Contacts between the two chains:
Residue F212 in protein 1 contacts residue L208 in protein 2 (closest heavy-atom distance 3.4 Å).
Residue L182 in protein 1 is in contact with residue F212 in protein 2 (closest heavy-atom distance 3.5 Å).
Residue S142 in protein 1 interacts with residue H180 in protein 2 (closest heavy-atom distance 2.7 Å).
Residue K209 in protein 1 contacts residue F212 in protein 2 (closest heavy-atom distance 3.5 Å).
Residue I137 in protein 1 contacts residue N173 in protein 2 (closest heavy-atom distance 3.6 Å).
Residue R159 in protein 1 contacts residue L166 in protein 2 (closest heavy-atom distance 2.9 Å).
Residue R159 in protein 1 is in contact with residue L167 in protein 2 (closest heavy-atom distance 3.6 Å).
Residue C175 in protein 1 interacts with residue L185 in protein 2 (closest heavy-atom distance 3.6 Å).
Residue C151 in protein 1 contacts residue G194 in protein 2 (closest heavy-atom distance 3.5 Å).
Residue N197 in protein 1 interacts with residue C151 in protein 2 (closest heavy-atom distance 2.8 Å).
Residue V171 in protein 1 is in contact with residue L198 in protein 2 (closest heavy-atom distance 3.4 Å).
Residue S142 in protein 1 is in contact with residue R184 in protein 2 (closest heavy-atom distance 3.3 Å).
Residue K209 in protein 1 is in contact with residue D213 in protein 2 (closest heavy-atom distance 2.9 Å).
Residue M168 in protein 1 is in contact with residue E135 in protein 2 (closest heavy-atom distance 2.9 Å).
Residue T146 in protein 1 contacts residue N191 in protein 2 (closest heavy-atom distance 3.5 Å).
Residue L208 in protein 1 contacts residue R179 in protein 2 (closest heavy-atom distance 3.5 Å).
Residue R184 in protein 1 contacts residue F153 in protein 2 (closest heavy-atom distance 3.5 Å).
Residue R159 in protein 1 contacts residue F165 in protein 2 (closest heavy-atom distance 3.5 Å).
Residue F212 in protein 1 contacts residue I205 in protein 2 (closest heavy-atom distance 3.2 Å).
Residue E149 in protein 1 interacts with residue N197 in protein 2 (closest heavy-atom distance 3.1 Å).
Residue R179 in protein 1 interacts with residue L208 in protein 2 (closest heavy-atom distance 3.5 Å).
Residue Q189 in protein 1 is in contact with residue A218 in protein 2 (closest heavy-atom distance 3.5 Å).
Residue M168 in protein 1 interacts with residue F136 in protein 2 (closest heavy-atom distance 3.4 Å).
Residue R179 in protein 1 interacts with residue S207 in protein 2 (closest heavy-atom distance 3.3 Å).
Residue C151 in protein 1 interacts with residue N197 in protein 2 (closest heavy-atom distance 2.8 Å).
Residue E204 in protein 1 contacts residue Q172 in protein 2 (closest heavy-atom distance 2.9 Å).
Residue I137 in protein 1 interacts with residue M168 in protein 2 (closest heavy-atom distance 3.0 Å).
Residue I178 in protein 1 is in contact with residue L185 in protein 2 (closest heavy-atom distance 3.5 Å).
Residue I140 in protein 1 contacts residue H180 in protein 2 (closest heavy-atom distance 3.6 Å).
Residue E149 in protein 1 is in contact with residue V193 in protein 2 (closest heavy-atom distance 2.6 Å).
Residue F153 in protein 1 is in contact with residue R184 in protein 2 (closest heavy-atom distance 3.2 Å).
Residue A188 in protein 1 interacts with residue C151 in protein 2 (closest heavy-atom distance 3.5 Å).
Residue F165 in protein 1 contacts residue F165 in protein 2 (closest heavy-atom distance 3.4 Å).
Residue L166 in protein 1 is in contact with residue R159 in protein 2 (closest heavy-atom distance 2.8 Å).
Residue C175 in protein 1 interacts with residue I201 in protein 2 (closest heavy-atom distance 3.5 Å).
Residue M144 in protein 1 is in contact with residue E187 in protein 2 (closest heavy-atom distance 3.6 Å).
Residue L181 in protein 1 interacts with residue L177 in protein 2 (closest heavy-atom distance 3.3 Å).
Residue E204 in protein 1 contacts residue R179 in protein 2 (closest heavy-atom distance 3.1 Å).
Residue F136 in protein 1 contacts residue M168 in protein 2 (closest heavy-atom distance 3.4 Å).
Residue L186 in protein 1 is in contact with residue L215 in protein 2 (closest heavy-atom distance 3.4 Å).
Residue M168 in protein 1 contacts residue I137 in protein 2 (closest heavy-atom distance 3.0 Å).
Residue V171 in protein 1 interacts with residue I201 in protein 2 (closest heavy-atom distance 3.5 Å).
Residue L208 in protein 1 is in contact with residue C175 in protein 2 (closest heavy-atom distance 3.6 Å).
Residue F165 in protein 1 is in contact with residue R159 in protein 2 (closest heavy-atom distance 3.5 Å).
Residue N197 in protein 1 contacts residue R150 in protein 2 (closest heavy-atom distance 3.5 Å).
Residue E135 in protein 1 is in contact with residue M168 in protein 2 (closest heavy-atom distance 2.9 Å).
Residue E204 in protein 1 is in contact with residue H176 in protein 2 (closest heavy-atom distance 2.8 Å).
Residue N197 in protein 1 contacts residue E149 in protein 2 (closest heavy-atom distance 3.2 Å).
Residue R184 in protein 1 contacts residue S142 in protein 2 (closest heavy-atom distance 3.5 Å).
Residue R179 in protein 1 contacts residue E204 in protein 2 (closest heavy-atom distance 3.3 Å).
Residue R150 in protein 1 contacts residue V193 in protein 2 (closest heavy-atom distance 3.1 Å).
Residue V193 in protein 1 interacts with residue E149 in protein 2 (closest heavy-atom distance 3.1 Å).
Residue L182 in protein 1 contacts residue I178 in protein 2 (closest heavy-atom distance 3.6 Å).
Residue H180 in protein 1 contacts residue S142 in protein 2 (closest heavy-atom distance 2.6 Å).
Residue F212 in protein 1 is in contact with residue K209 in protein 2 (closest heavy-atom distance 3.2 Å).
Residue F212 in protein 1 interacts with residue F212 in protein 2 (closest heavy-atom distance 3.4 Å).
Residue I178 in protein 1 interacts with residue L208 in protein 2 (closest heavy-atom distance 3.5 Å).
Residue H176 in protein 1 interacts with residue E204 in protein 2 (closest heavy-atom distance 2.7 Å).
Residue L157 in protein 1 contacts residue L157 in protein 2 (closest heavy-atom distance 3.0 Å).
Residue Q199 in protein 1 contacts residue L219 in protein 2 (closest heavy-atom distance 3.4 Å).

Sequence of protein 2:
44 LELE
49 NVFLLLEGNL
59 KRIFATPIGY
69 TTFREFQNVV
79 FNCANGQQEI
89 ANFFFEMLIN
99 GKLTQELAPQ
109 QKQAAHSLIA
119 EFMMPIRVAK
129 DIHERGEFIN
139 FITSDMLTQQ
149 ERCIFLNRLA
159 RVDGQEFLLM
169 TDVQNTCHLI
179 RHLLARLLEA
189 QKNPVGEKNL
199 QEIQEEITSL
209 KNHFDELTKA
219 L

This data describes a binding interaction between two proteins.

Sequence of protein 1:
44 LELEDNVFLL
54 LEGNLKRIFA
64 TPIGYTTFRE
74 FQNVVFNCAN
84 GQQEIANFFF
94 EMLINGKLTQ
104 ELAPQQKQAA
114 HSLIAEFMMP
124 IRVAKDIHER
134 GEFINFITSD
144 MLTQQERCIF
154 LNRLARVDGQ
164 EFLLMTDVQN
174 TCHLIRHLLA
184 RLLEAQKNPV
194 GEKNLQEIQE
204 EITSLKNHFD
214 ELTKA